Sequence of protein 2:
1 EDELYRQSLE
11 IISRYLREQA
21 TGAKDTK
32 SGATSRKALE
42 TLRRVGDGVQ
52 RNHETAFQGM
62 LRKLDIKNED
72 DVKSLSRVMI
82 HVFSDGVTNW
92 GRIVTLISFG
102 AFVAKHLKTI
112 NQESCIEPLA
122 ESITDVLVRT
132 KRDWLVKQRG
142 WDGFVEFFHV

Interface contacts:
Residue M61 in protein 2 interacts with residue L8 in protein 1 (closest heavy-atom distance 4.0 Å).
Residue G92 in protein 2 is in contact with residue F15 in protein 1 (closest heavy-atom distance 3.9 Å).
Residue V79 in protein 2 contacts residue L8 in protein 1 (closest heavy-atom distance 3.9 Å).
Residue F58 in protein 2 contacts residue L8 in protein 1 (closest heavy-atom distance 4.4 Å).
Residue N53 in protein 2 is in contact with residue L18 in protein 1 (closest heavy-atom distance 3.8 Å).
Residue V83 in protein 2 is in contact with residue A5 in protein 1 (closest heavy-atom distance 3.8 Å).
Residue V79 in protein 2 interacts with residue I4 in protein 1 (closest heavy-atom distance 3.8 Å).
Residue A57 in protein 2 contacts residue I11 in protein 1 (closest heavy-atom distance 4.1 Å).
Residue H54 in protein 2 interacts with residue Q14 in protein 1 (closest heavy-atom distance 3.7 Å).
Residue V95 in protein 2 is in contact with residue F15 in protein 1 (closest heavy-atom distance 3.8 Å).
Residue V83 in protein 2 contacts residue L8 in protein 1 (closest heavy-atom distance 4.1 Å).
Residue H54 in protein 2 contacts residue I11 in protein 1 (closest heavy-atom distance 3.5 Å).
Residue T96 in protein 2 is in contact with residue F15 in protein 1 (closest heavy-atom distance 4.7 Å).
Residue R93 in protein 2 is in contact with residue A12 in protein 1 (closest heavy-atom distance 3.7 Å).
Residue V83 in protein 2 contacts residue Q9 in protein 1 (closest heavy-atom distance 2.6 Å).
Residue L65 in protein 2 interacts with residue I4 in protein 1 (closest heavy-atom distance 3.3 Å).
Residue G92 in protein 2 contacts residue A12 in protein 1 (closest heavy-atom distance 3.8 Å).
Residue T96 in protein 2 is in contact with residue A12 in protein 1 (closest heavy-atom distance 3.5 Å).
Residue L97 in protein 2 interacts with residue L8 in protein 1 (closest heavy-atom distance 3.9 Å).
Residue V46 in protein 2 interacts with residue F15 in protein 1 (closest heavy-atom distance 3.4 Å).
Residue V50 in protein 2 interacts with residue I11 in protein 1 (closest heavy-atom distance 4.5 Å).
Residue M61 in protein 2 is in contact with residue I11 in protein 1 (closest heavy-atom distance 3.8 Å).
Residue T96 in protein 2 interacts with residue L8 in protein 1 (closest heavy-atom distance 3.8 Å).
Residue F100 in protein 2 contacts residue L8 in protein 1 (closest heavy-atom distance 4.1 Å).
Residue V79 in protein 2 is in contact with residue A5 in protein 1 (closest heavy-atom distance 3.7 Å).
Residue H82 in protein 2 interacts with residue Q9 in protein 1 (closest heavy-atom distance 4.0 Å).
Residue F58 in protein 2 contacts residue I11 in protein 1 (closest heavy-atom distance 3.7 Å).
Residue T96 in protein 2 is in contact with residue I11 in protein 1 (closest heavy-atom distance 3.9 Å).
Residue F84 in protein 2 interacts with residue Q9 in protein 1 (closest heavy-atom distance 4.7 Å).
Residue K64 in protein 2 interacts with residue I4 in protein 1 (closest heavy-atom distance 4.2 Å).
Residue V50 in protein 2 is in contact with residue F15 in protein 1 (closest heavy-atom distance 3.7 Å).
Residue F149 in protein 2 is in contact with residue F15 in protein 1 (closest heavy-atom distance 3.4 Å).
Residue H82 in protein 2 interacts with residue Q3 in protein 1 (closest heavy-atom distance 3.9 Å).
Residue H82 in protein 2 interacts with residue A5 in protein 1 (closest heavy-atom distance 3.4 Å).
Residue M61 in protein 2 interacts with residue I4 in protein 1 (closest heavy-atom distance 3.8 Å).
Residue D86 in protein 2 interacts with residue Q9 in protein 1 (closest heavy-atom distance 3.8 Å).
Residue S85 in protein 2 is in contact with residue Q9 in protein 1 (closest heavy-atom distance 4.9 Å).
Residue M61 in protein 2 interacts with residue K7 in protein 1 (closest heavy-atom distance 4.0 Å).
Residue R93 in protein 2 is in contact with residue Q9 in protein 1 (closest heavy-atom distance 3.8 Å).

This data describes a binding interaction between two proteins.

Sequence of protein 1:
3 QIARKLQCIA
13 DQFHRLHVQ